These two protein chains interact to form a complex.

Sequence of protein 1:
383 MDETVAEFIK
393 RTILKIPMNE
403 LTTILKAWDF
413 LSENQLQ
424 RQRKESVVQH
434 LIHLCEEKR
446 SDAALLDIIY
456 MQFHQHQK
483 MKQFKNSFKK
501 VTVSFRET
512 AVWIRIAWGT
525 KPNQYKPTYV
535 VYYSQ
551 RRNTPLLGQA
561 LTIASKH

Sequence of protein 2:
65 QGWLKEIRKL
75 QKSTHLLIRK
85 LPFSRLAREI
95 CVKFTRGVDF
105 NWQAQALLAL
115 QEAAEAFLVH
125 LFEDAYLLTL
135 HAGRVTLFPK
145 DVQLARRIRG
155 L

Residue-level contacts at the interface:
Residue E389 in protein 1 interacts with residue V102 in protein 2 (closest heavy-atom distance 4.3 Å).
Residue E389 in protein 1 is in contact with residue T99 in protein 2 (closest heavy-atom distance 4.7 Å).
Residue A388 in protein 1 interacts with residue R100 in protein 2 (closest heavy-atom distance 3.6 Å).
Residue Y529 in protein 1 interacts with residue V102 in protein 2 (closest heavy-atom distance 3.6 Å).
Residue T386 in protein 1 interacts with residue R100 in protein 2 (closest heavy-atom distance 3.5 Å).
Residue E385 in protein 1 is in contact with residue R100 in protein 2 (closest heavy-atom distance 3.3 Å).
Residue E389 in protein 1 is in contact with residue R100 in protein 2 (closest heavy-atom distance 3.7 Å).